The following describes two proteins that form a bound complex.

Sequence of protein 2:
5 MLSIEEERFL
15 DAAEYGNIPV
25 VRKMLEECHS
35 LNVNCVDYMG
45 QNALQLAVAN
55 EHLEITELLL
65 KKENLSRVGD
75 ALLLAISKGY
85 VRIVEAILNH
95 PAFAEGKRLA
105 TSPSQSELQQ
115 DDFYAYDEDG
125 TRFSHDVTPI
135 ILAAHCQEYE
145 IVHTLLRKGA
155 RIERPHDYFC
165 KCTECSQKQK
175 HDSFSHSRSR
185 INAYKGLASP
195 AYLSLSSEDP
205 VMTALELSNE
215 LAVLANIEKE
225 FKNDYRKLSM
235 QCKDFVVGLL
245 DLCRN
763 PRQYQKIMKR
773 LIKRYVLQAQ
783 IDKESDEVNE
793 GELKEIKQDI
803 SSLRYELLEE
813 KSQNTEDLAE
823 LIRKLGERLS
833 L

Sequence of protein 1:
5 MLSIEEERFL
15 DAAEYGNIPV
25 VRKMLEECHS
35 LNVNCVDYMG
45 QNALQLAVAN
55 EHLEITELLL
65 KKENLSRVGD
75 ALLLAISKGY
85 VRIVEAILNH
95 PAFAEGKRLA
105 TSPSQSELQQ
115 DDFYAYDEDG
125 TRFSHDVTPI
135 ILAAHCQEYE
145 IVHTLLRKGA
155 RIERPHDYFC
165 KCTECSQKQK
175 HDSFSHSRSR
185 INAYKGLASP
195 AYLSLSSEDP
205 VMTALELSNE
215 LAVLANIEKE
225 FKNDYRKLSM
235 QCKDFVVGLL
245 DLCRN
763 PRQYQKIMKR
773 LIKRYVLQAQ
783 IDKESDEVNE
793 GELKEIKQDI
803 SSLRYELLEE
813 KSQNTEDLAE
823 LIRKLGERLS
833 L

Contacts between the two chains:
Residue L809 in protein 2 is in contact with residue L809 in protein 1 (closest heavy-atom distance 3.8 Å).
Residue V241 in protein 2 contacts residue S170 in protein 1 (closest heavy-atom distance 4.2 Å).
Residue E794 in protein 2 is in contact with residue E792 in protein 1 (closest heavy-atom distance 3.0 Å).
Residue N816 in protein 2 interacts with residue K813 in protein 1 (closest heavy-atom distance 3.6 Å).
Residue K813 in protein 2 contacts residue K813 in protein 1 (closest heavy-atom distance 3.2 Å).
Residue L809 in protein 2 contacts residue K813 in protein 1 (closest heavy-atom distance 3.0 Å).
Residue E789 in protein 2 interacts with residue E792 in protein 1 (closest heavy-atom distance 3.7 Å).
Residue R86 in protein 2 contacts residue Y807 in protein 1 (closest heavy-atom distance 4.2 Å).
Residue K775 in protein 2 is in contact with residue M43 in protein 1 (closest heavy-atom distance 3.6 Å).
Residue E812 in protein 2 interacts with residue L810 in protein 1 (closest heavy-atom distance 3.3 Å).
Residue F239 in protein 2 interacts with residue D123 in protein 1 (closest heavy-atom distance 3.5 Å).
Residue E808 in protein 2 is in contact with residue R806 in protein 1 (closest heavy-atom distance 2.6 Å).
Residue D788 in protein 2 is in contact with residue N791 in protein 1 (closest heavy-atom distance 3.2 Å).
Residue I798 in protein 2 contacts residue I802 in protein 1 (closest heavy-atom distance 4.0 Å).
Residue L805 in protein 2 contacts residue R806 in protein 1 (closest heavy-atom distance 3.9 Å).
Residue I774 in protein 2 contacts residue M43 in protein 1 (closest heavy-atom distance 3.7 Å).
Residue E812 in protein 2 is in contact with residue K813 in protein 1 (closest heavy-atom distance 3.2 Å).
Residue I798 in protein 2 is in contact with residue K799 in protein 1 (closest heavy-atom distance 4.4 Å).
Residue Y143 in protein 2 contacts residue Y42 in protein 1 (closest heavy-atom distance 3.3 Å).
Residue L823 in protein 2 interacts with residue I824 in protein 1 (closest heavy-atom distance 4.1 Å).
Residue E786 in protein 2 is in contact with residue N791 in protein 1 (closest heavy-atom distance 3.0 Å).
Residue L779 in protein 2 interacts with residue A119 in protein 1 (closest heavy-atom distance 3.6 Å).
Residue E808 in protein 2 is in contact with residue L810 in protein 1 (closest heavy-atom distance 3.5 Å).
Residue L820 in protein 2 interacts with residue L820 in protein 1 (closest heavy-atom distance 4.1 Å).
Residue I22 in protein 2 interacts with residue R806 in protein 1 (closest heavy-atom distance 4.2 Å).
Residue V790 in protein 2 contacts residue L795 in protein 1 (closest heavy-atom distance 3.7 Å).
Residue R772 in protein 2 interacts with residue Y118 in protein 1 (closest heavy-atom distance 3.9 Å).
Residue E786 in protein 2 contacts residue G793 in protein 1 (closest heavy-atom distance 3.8 Å).
Residue D819 in protein 2 is in contact with residue L820 in protein 1 (closest heavy-atom distance 4.2 Å).
Residue E794 in protein 2 is in contact with residue L795 in protein 1 (closest heavy-atom distance 3.2 Å).
Residue E786 in protein 2 interacts with residue K82 in protein 1 (closest heavy-atom distance 3.8 Å).
Residue L244 in protein 2 is in contact with residue Q171 in protein 1 (closest heavy-atom distance 3.3 Å).
Residue F239 in protein 2 interacts with residue K174 in protein 1 (closest heavy-atom distance 4.0 Å).
Residue D801 in protein 2 interacts with residue I802 in protein 1 (closest heavy-atom distance 3.6 Å).
Residue E797 in protein 2 is in contact with residue K799 in protein 1 (closest heavy-atom distance 2.3 Å).
Residue V790 in protein 2 contacts residue N791 in protein 1 (closest heavy-atom distance 4.2 Å).
Residue E808 in protein 2 is in contact with residue K813 in protein 1 (closest heavy-atom distance 4.2 Å).
Residue E786 in protein 2 contacts residue E792 in protein 1 (closest heavy-atom distance 3.7 Å).
Residue R86 in protein 2 contacts residue Y19 in protein 1 (closest heavy-atom distance 3.1 Å).
Residue I798 in protein 2 contacts residue I798 in protein 1 (closest heavy-atom distance 4.5 Å).
Residue L805 in protein 2 contacts residue I802 in protein 1 (closest heavy-atom distance 3.9 Å).
Residue V241 in protein 2 interacts with residue Q171 in protein 1 (closest heavy-atom distance 4.1 Å).
Residue S804 in protein 2 interacts with residue R806 in protein 1 (closest heavy-atom distance 4.0 Å).
Residue L779 in protein 2 contacts residue Y120 in protein 1 (closest heavy-atom distance 3.6 Å).
Residue K775 in protein 2 is in contact with residue Y118 in protein 1 (closest heavy-atom distance 3.3 Å).
Residue Y143 in protein 2 interacts with residue M43 in protein 1 (closest heavy-atom distance 3.3 Å).
Residue V790 in protein 2 interacts with residue V790 in protein 1 (closest heavy-atom distance 3.3 Å).
Residue D788 in protein 2 contacts residue V790 in protein 1 (closest heavy-atom distance 2.6 Å).
Residue C140 in protein 2 contacts residue Y42 in protein 1 (closest heavy-atom distance 3.0 Å).
Residue F239 in protein 2 is in contact with residue Q171 in protein 1 (closest heavy-atom distance 3.2 Å).
Residue S787 in protein 2 interacts with residue N791 in protein 1 (closest heavy-atom distance 3.0 Å).
Residue I798 in protein 2 is in contact with residue L795 in protein 1 (closest heavy-atom distance 3.6 Å).
Residue K785 in protein 2 interacts with residue E792 in protein 1 (closest heavy-atom distance 3.6 Å).
Residue L823 in protein 2 is in contact with residue L820 in protein 1 (closest heavy-atom distance 3.8 Å).
Residue E58 in protein 2 interacts with residue R806 in protein 1 (closest heavy-atom distance 2.9 Å).
Residue K775 in protein 2 interacts with residue A119 in protein 1 (closest heavy-atom distance 3.6 Å).
Residue N816 in protein 2 interacts with residue T817 in protein 1 (closest heavy-atom distance 3.7 Å).
Residue E786 in protein 2 is in contact with residue K796 in protein 1 (closest heavy-atom distance 4.0 Å).
Residue E789 in protein 2 is in contact with residue E789 in protein 1 (closest heavy-atom distance 2.6 Å).
Residue E789 in protein 2 is in contact with residue V790 in protein 1 (closest heavy-atom distance 3.7 Å).